Sequence of protein 1:
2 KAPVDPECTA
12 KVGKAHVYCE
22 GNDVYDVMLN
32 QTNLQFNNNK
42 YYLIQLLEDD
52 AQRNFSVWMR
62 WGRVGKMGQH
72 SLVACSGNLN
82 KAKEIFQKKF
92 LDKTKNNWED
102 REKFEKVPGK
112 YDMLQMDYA

Residue-level contacts at the interface:
Residue P109 in protein 2 contacts residue D118 in protein 1 (closest heavy-atom distance 3.8 Å).
Residue T33 in protein 2 contacts residue M117 in protein 1 (closest heavy-atom distance 3.5 Å).
Residue L115 in protein 2 contacts residue L115 in protein 1 (closest heavy-atom distance 3.9 Å).
Residue K107 in protein 2 contacts residue D118 in protein 1 (closest heavy-atom distance 2.9 Å).
Residue N34 in protein 2 is in contact with residue D118 in protein 1 (closest heavy-atom distance 3.3 Å).
Residue N31 in protein 2 is in contact with residue L115 in protein 1 (closest heavy-atom distance 3.3 Å).
Residue N34 in protein 2 contacts residue Y119 in protein 1 (closest heavy-atom distance 4.2 Å).
Residue L35 in protein 2 contacts residue P4 in protein 1 (closest heavy-atom distance 4.5 Å).
Residue P4 in protein 2 is in contact with residue L35 in protein 1 (closest heavy-atom distance 4.5 Å).
Residue D118 in protein 2 is in contact with residue G110 in protein 1 (closest heavy-atom distance 2.8 Å).
Residue D118 in protein 2 is in contact with residue Q32 in protein 1 (closest heavy-atom distance 3.5 Å).
Residue M117 in protein 2 interacts with residue L35 in protein 1 (closest heavy-atom distance 4.3 Å).
Residue L35 in protein 2 is in contact with residue L44 in protein 1 (closest heavy-atom distance 4.2 Å).
Residue D118 in protein 2 is in contact with residue L35 in protein 1 (closest heavy-atom distance 4.5 Å).
Residue L35 in protein 2 contacts residue M117 in protein 1 (closest heavy-atom distance 4.3 Å).
Residue L35 in protein 2 contacts residue D118 in protein 1 (closest heavy-atom distance 4.5 Å).
Residue T33 in protein 2 contacts residue L115 in protein 1 (closest heavy-atom distance 3.8 Å).
Residue D118 in protein 2 is in contact with residue N34 in protein 1 (closest heavy-atom distance 3.3 Å).
Residue D113 in protein 2 contacts residue L115 in protein 1 (closest heavy-atom distance 3.7 Å).
Residue M117 in protein 2 interacts with residue T33 in protein 1 (closest heavy-atom distance 3.5 Å).
Residue G110 in protein 2 is in contact with residue D118 in protein 1 (closest heavy-atom distance 2.8 Å).
Residue L115 in protein 2 interacts with residue M114 in protein 1 (closest heavy-atom distance 4.6 Å).
Residue L35 in protein 2 contacts residue D6 in protein 1 (closest heavy-atom distance 4.1 Å).
Residue K111 in protein 2 interacts with residue D118 in protein 1 (closest heavy-atom distance 4.1 Å).
Residue A120 in protein 2 contacts residue F37 in protein 1 (closest heavy-atom distance 3.9 Å).
Residue P7 in protein 2 is in contact with residue L35 in protein 1 (closest heavy-atom distance 3.9 Å).
Residue M114 in protein 2 is in contact with residue D113 in protein 1 (closest heavy-atom distance 4.5 Å).
Residue L115 in protein 2 interacts with residue T33 in protein 1 (closest heavy-atom distance 3.8 Å).
Residue M117 in protein 2 contacts residue K107 in protein 1 (closest heavy-atom distance 4.5 Å).
Residue D118 in protein 2 interacts with residue T33 in protein 1 (closest heavy-atom distance 2.9 Å).
Residue F37 in protein 2 contacts residue A120 in protein 1 (closest heavy-atom distance 3.9 Å).
Residue D6 in protein 2 contacts residue L35 in protein 1 (closest heavy-atom distance 4.1 Å).
Residue Q116 in protein 2 is in contact with residue K107 in protein 1 (closest heavy-atom distance 3.4 Å).
Residue P4 in protein 2 is in contact with residue Q36 in protein 1 (closest heavy-atom distance 3.4 Å).
Residue Q36 in protein 2 contacts residue P4 in protein 1 (closest heavy-atom distance 3.4 Å).
Residue P7 in protein 2 interacts with residue Q36 in protein 1 (closest heavy-atom distance 4.3 Å).
Residue D113 in protein 2 contacts residue M114 in protein 1 (closest heavy-atom distance 4.5 Å).
Residue V65 in protein 2 contacts residue V65 in protein 1 (closest heavy-atom distance 4.1 Å).
Residue L35 in protein 2 is in contact with residue P7 in protein 1 (closest heavy-atom distance 3.9 Å).
Residue D118 in protein 2 is in contact with residue K111 in protein 1 (closest heavy-atom distance 4.1 Å).
Residue D118 in protein 2 contacts residue P109 in protein 1 (closest heavy-atom distance 3.8 Å).
Residue D118 in protein 2 interacts with residue V108 in protein 1 (closest heavy-atom distance 4.4 Å).
Residue M114 in protein 2 is in contact with residue L115 in protein 1 (closest heavy-atom distance 4.6 Å).
Residue Q36 in protein 2 contacts residue P7 in protein 1 (closest heavy-atom distance 4.3 Å).
Residue Q32 in protein 2 is in contact with residue D118 in protein 1 (closest heavy-atom distance 3.5 Å).
Residue R61 in protein 2 is in contact with residue L35 in protein 1 (closest heavy-atom distance 4.5 Å).
Residue K107 in protein 2 is in contact with residue Q116 in protein 1 (closest heavy-atom distance 3.4 Å).
Residue V108 in protein 2 is in contact with residue D118 in protein 1 (closest heavy-atom distance 4.4 Å).
Residue Y119 in protein 2 contacts residue N34 in protein 1 (closest heavy-atom distance 4.2 Å).
Residue D118 in protein 2 interacts with residue K107 in protein 1 (closest heavy-atom distance 2.9 Å).
Residue Q116 in protein 2 interacts with residue D113 in protein 1 (closest heavy-atom distance 2.8 Å).
Residue V65 in protein 2 interacts with residue G66 in protein 1 (closest heavy-atom distance 3.8 Å).
Residue L115 in protein 2 is in contact with residue D113 in protein 1 (closest heavy-atom distance 3.7 Å).
Residue K107 in protein 2 is in contact with residue M117 in protein 1 (closest heavy-atom distance 4.5 Å).
Residue L44 in protein 2 is in contact with residue L35 in protein 1 (closest heavy-atom distance 4.2 Å).
Residue G66 in protein 2 contacts residue V65 in protein 1 (closest heavy-atom distance 3.8 Å).
Residue L35 in protein 2 contacts residue R61 in protein 1 (closest heavy-atom distance 4.5 Å).
Residue L115 in protein 2 interacts with residue N31 in protein 1 (closest heavy-atom distance 3.3 Å).
Residue D113 in protein 2 contacts residue Q116 in protein 1 (closest heavy-atom distance 2.8 Å).
Residue T33 in protein 2 interacts with residue D118 in protein 1 (closest heavy-atom distance 2.9 Å).

Sequence of protein 2:
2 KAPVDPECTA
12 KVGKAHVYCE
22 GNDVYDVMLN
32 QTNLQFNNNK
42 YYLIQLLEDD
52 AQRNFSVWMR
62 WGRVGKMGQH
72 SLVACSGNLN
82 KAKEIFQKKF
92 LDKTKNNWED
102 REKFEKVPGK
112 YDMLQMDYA

The following describes two proteins that form a bound complex.